This data describes a binding interaction between two proteins.

Residue-level contacts at the interface:
Residue G195 in chain A contacts residue K90 in chain B (closest heavy-atom distance 4.3 Å).
Residue R194 in chain A is in contact with residue D91 in chain B (closest heavy-atom distance 4.8 Å).
Residue R194 in chain A contacts residue K90 in chain B (closest heavy-atom distance 4.0 Å).
Residue G193 in chain A is in contact with residue K90 in chain B (closest heavy-atom distance 3.2 Å).
Residue G193 in chain A is in contact with residue D91 in chain B (closest heavy-atom distance 3.8 Å).
Residue G195 in chain A is in contact with residue P92 in chain B (closest heavy-atom distance 4.5 Å).
Residue G229 in chain A contacts residue K87 in chain B (closest heavy-atom distance 3.5 Å).

Sequence of chain A:
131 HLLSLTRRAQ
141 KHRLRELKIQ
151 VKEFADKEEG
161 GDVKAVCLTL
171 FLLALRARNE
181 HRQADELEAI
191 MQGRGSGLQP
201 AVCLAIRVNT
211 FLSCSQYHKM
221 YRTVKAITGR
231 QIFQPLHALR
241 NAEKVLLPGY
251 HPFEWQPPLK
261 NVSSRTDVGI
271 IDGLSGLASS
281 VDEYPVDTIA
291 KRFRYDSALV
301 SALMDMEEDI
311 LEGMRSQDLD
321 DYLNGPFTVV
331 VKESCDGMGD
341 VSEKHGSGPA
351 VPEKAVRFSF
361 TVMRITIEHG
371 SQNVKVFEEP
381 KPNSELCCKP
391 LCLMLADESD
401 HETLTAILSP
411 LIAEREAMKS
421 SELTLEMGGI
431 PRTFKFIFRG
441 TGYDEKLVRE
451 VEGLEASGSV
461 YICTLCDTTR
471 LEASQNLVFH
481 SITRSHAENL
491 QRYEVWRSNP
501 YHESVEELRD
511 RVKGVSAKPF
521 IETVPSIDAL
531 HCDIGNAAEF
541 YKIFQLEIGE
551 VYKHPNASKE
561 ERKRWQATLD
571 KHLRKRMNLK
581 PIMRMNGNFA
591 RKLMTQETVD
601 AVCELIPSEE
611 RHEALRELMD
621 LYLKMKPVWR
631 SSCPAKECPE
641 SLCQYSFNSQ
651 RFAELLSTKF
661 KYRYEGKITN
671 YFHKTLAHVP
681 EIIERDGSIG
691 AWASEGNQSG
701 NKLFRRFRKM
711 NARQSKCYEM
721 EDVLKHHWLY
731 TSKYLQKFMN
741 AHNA

Sequence of chain B:
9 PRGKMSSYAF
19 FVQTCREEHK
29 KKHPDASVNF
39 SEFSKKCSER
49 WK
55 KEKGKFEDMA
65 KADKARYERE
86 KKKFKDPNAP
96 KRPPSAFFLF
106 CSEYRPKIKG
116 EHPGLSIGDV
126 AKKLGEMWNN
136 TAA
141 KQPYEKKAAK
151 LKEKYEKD